Sequence of chain B:
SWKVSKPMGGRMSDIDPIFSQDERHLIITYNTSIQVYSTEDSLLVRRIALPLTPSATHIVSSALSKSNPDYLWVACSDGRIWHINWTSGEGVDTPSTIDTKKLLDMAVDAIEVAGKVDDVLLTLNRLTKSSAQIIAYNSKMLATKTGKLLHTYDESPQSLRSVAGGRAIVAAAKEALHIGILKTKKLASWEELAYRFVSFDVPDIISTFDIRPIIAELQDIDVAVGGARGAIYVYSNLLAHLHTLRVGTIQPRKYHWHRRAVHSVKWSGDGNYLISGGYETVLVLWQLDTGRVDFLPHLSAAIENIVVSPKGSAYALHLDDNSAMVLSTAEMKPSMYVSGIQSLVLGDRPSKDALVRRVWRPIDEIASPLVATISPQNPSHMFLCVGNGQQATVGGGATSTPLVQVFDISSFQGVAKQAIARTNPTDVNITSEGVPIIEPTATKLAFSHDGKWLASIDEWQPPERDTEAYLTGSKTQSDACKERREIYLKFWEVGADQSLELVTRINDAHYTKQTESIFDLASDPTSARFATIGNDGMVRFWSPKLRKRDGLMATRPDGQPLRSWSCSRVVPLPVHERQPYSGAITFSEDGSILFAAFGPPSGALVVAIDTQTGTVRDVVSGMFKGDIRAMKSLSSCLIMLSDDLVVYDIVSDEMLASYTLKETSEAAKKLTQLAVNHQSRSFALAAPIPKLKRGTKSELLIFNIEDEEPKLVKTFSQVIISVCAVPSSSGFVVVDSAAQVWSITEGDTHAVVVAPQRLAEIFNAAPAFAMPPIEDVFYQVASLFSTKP

Residue-level contacts at the interface:
Residue N931 in chain B interacts with residue R406 in chain A (closest heavy-atom distance 3.7 Å).
Residue A933 in chain B interacts with residue R406 in chain A (closest heavy-atom distance 5.0 Å).
Residue A932 in chain B is in contact with residue R406 in chain A (closest heavy-atom distance 3.5 Å).

Sequence of chain A:
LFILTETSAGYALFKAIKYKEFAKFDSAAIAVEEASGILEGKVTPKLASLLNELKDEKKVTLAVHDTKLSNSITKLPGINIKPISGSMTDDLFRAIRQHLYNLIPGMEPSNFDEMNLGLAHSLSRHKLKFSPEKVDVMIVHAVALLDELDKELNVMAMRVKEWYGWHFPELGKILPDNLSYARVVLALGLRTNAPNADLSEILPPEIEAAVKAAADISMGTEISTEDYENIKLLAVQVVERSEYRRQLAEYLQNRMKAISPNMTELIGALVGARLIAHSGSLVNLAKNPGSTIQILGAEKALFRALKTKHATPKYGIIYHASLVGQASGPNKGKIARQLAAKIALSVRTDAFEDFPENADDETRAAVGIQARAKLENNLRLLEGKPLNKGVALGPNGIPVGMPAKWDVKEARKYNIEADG

This data describes a binding interaction between two proteins.